This data describes a binding interaction between two proteins.

Sequence of chain B:
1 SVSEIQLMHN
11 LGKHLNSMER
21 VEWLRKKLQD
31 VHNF

Residue-level contacts at the interface:
Residue Q346 in chain A contacts residue S1 in chain B (closest heavy-atom distance 3.3 Å).
Residue L274 in chain A is in contact with residue V2 in chain B (closest heavy-atom distance 3.8 Å).
Residue M427 in chain A interacts with residue S3 in chain B (closest heavy-atom distance 3.5 Å).
Residue Y177 in chain A interacts with residue E4 in chain B (closest heavy-atom distance 2.5 Å).
Residue W419 in chain A interacts with residue Q6 in chain B (closest heavy-atom distance 3.5 Å).
Residue W419 in chain A is in contact with residue N10 in chain B (closest heavy-atom distance 3.0 Å).
Residue F406 in chain A contacts residue S1 in chain B (closest heavy-atom distance 4.0 Å).
Residue Q346 in chain A interacts with residue I5 in chain B (closest heavy-atom distance 3.3 Å).
Residue M407 in chain A contacts residue S1 in chain B (closest heavy-atom distance 2.8 Å).
Residue F166 in chain A is in contact with residue L7 in chain B (closest heavy-atom distance 3.8 Å).
Residue L169 in chain A interacts with residue L7 in chain B (closest heavy-atom distance 3.7 Å).
Residue L274 in chain A is in contact with residue E4 in chain B (closest heavy-atom distance 3.8 Å).
Residue T145 in chain A contacts residue F34 in chain B (closest heavy-atom distance 3.2 Å).
Residue M14 in chain A interacts with residue R20 in chain B (closest heavy-atom distance 2.7 Å).
Residue T409 in chain A interacts with residue S1 in chain B (closest heavy-atom distance 2.7 Å).
Residue M423 in chain A is in contact with residue Q6 in chain B (closest heavy-atom distance 3.2 Å).
Residue K16 in chain A interacts with residue E19 in chain B (closest heavy-atom distance 3.0 Å).
Residue F166 in chain A interacts with residue H14 in chain B (closest heavy-atom distance 4.0 Å).
Residue Q422 in chain A interacts with residue Q6 in chain B (closest heavy-atom distance 4.0 Å).
Residue D335 in chain A interacts with residue H9 in chain B (closest heavy-atom distance 3.6 Å).
Residue L274 in chain A interacts with residue I5 in chain B (closest heavy-atom distance 3.3 Å).
Residue F270 in chain A is in contact with residue M8 in chain B (closest heavy-atom distance 3.3 Å).
Residue P410 in chain A interacts with residue Q6 in chain B (closest heavy-atom distance 3.6 Å).
Residue F166 in chain A contacts residue N10 in chain B (closest heavy-atom distance 4.0 Å).
Residue L336 in chain A is in contact with residue G12 in chain B (closest heavy-atom distance 3.9 Å).
Residue D335 in chain A is in contact with residue M8 in chain B (closest heavy-atom distance 4.0 Å).
Residue V13 in chain A interacts with residue N16 in chain B (closest heavy-atom distance 3.0 Å).
Residue L336 in chain A is in contact with residue N16 in chain B (closest heavy-atom distance 3.3 Å).
Residue K342 in chain A contacts residue H9 in chain B (closest heavy-atom distance 3.0 Å).
Residue Q346 in chain A contacts residue H9 in chain B (closest heavy-atom distance 4.1 Å).
Residue M427 in chain A interacts with residue L7 in chain B (closest heavy-atom distance 3.5 Å).
Residue M423 in chain A interacts with residue L7 in chain B (closest heavy-atom distance 3.5 Å).
Residue R215 in chain A interacts with residue E4 in chain B (closest heavy-atom distance 3.9 Å).
Residue Y278 in chain A interacts with residue V2 in chain B (closest heavy-atom distance 3.7 Å).
Residue H96 in chain A is in contact with residue D30 in chain B (closest heavy-atom distance 3.2 Å).
Residue Q422 in chain A contacts residue S3 in chain B (closest heavy-atom distance 3.1 Å).
Residue M423 in chain A interacts with residue S3 in chain B (closest heavy-atom distance 3.7 Å).
Residue I97 in chain A is in contact with residue V31 in chain B (closest heavy-atom distance 3.7 Å).
Residue I219 in chain A interacts with residue E4 in chain B (closest heavy-atom distance 3.5 Å).
Residue Y227 in chain A interacts with residue M8 in chain B (closest heavy-atom distance 4.0 Å).
Residue Q346 in chain A is in contact with residue V2 in chain B (closest heavy-atom distance 3.6 Å).
Residue T412 in chain A is in contact with residue Q6 in chain B (closest heavy-atom distance 3.7 Å).
Residue Y227 in chain A contacts residue L11 in chain B (closest heavy-atom distance 4.0 Å).
Residue L350 in chain A contacts residue S1 in chain B (closest heavy-atom distance 3.5 Å).
Residue I345 in chain A interacts with residue I5 in chain B (closest heavy-atom distance 3.7 Å).
Residue V13 in chain A is in contact with residue R20 in chain B (closest heavy-atom distance 3.9 Å).
Residue D95 in chain A is in contact with residue V31 in chain B (closest heavy-atom distance 3.1 Å).
Residue L336 in chain A contacts residue K13 in chain B (closest heavy-atom distance 3.7 Å).
Residue S337 in chain A interacts with residue H9 in chain B (closest heavy-atom distance 3.4 Å).
Residue Y411 in chain A interacts with residue Q6 in chain B (closest heavy-atom distance 3.3 Å).
Residue Y411 in chain A contacts residue I5 in chain B (closest heavy-atom distance 4.1 Å).
Residue E426 in chain A interacts with residue S3 in chain B (closest heavy-atom distance 2.5 Å).
Residue W419 in chain A interacts with residue L7 in chain B (closest heavy-atom distance 3.8 Å).
Residue I349 in chain A contacts residue V2 in chain B (closest heavy-atom distance 3.5 Å).
Residue F270 in chain A contacts residue E4 in chain B (closest heavy-atom distance 3.9 Å).
Residue M427 in chain A interacts with residue E4 in chain B (closest heavy-atom distance 3.8 Å).
Residue Y411 in chain A contacts residue H9 in chain B (closest heavy-atom distance 3.1 Å).
Residue H96 in chain A interacts with residue V31 in chain B (closest heavy-atom distance 3.6 Å).
Residue L336 in chain A contacts residue H9 in chain B (closest heavy-atom distance 3.5 Å).
Residue K222 in chain A contacts residue M8 in chain B (closest heavy-atom distance 3.6 Å).

Sequence of chain A:
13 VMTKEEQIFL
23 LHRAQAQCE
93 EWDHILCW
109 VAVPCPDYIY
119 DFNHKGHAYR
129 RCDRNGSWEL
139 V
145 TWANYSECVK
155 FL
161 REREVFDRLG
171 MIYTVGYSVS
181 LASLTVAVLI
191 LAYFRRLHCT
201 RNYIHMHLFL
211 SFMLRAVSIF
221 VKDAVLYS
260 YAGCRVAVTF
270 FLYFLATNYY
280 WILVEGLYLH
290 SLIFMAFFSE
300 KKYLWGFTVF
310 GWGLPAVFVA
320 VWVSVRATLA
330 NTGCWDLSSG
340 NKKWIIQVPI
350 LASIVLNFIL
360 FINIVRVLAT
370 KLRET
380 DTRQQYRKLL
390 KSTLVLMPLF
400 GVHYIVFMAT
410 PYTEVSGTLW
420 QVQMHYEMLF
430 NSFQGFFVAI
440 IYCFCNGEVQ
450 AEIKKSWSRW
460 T